These two protein chains interact to form a complex.

Sequence of protein 1:
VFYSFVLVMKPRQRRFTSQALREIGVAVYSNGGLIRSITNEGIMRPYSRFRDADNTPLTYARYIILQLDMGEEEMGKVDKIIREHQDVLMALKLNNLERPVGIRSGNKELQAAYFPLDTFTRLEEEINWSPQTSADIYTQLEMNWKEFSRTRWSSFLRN

Sequence of protein 2:
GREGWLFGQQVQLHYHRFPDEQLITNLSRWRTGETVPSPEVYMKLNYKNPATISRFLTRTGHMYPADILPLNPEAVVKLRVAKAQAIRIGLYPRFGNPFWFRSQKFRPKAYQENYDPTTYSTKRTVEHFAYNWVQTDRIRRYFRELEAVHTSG

Contacts between the two chains:
Residue V102 in protein 1 contacts residue V160 in protein 2 (closest heavy-atom distance 4.2 Å).
Residue W130 in protein 1 contacts residue E119 in protein 2 (closest heavy-atom distance 3.3 Å).
Residue V7 in protein 1 interacts with residue I168 in protein 2 (closest heavy-atom distance 3.8 Å).
Residue P132 in protein 1 contacts residue N128 in protein 2 (closest heavy-atom distance 3.3 Å).
Residue R159 in protein 1 interacts with residue G57 in protein 2 (closest heavy-atom distance 3.4 Å).
Residue E125 in protein 1 is in contact with residue K127 in protein 2 (closest heavy-atom distance 3.2 Å).
Residue S131 in protein 1 interacts with residue N128 in protein 2 (closest heavy-atom distance 4.2 Å).
Residue F51 in protein 1 is in contact with residue R167 in protein 2 (closest heavy-atom distance 3.5 Å).
Residue Y48 in protein 1 is in contact with residue F178 in protein 2 (closest heavy-atom distance 4.1 Å).
Residue Y48 in protein 1 is in contact with residue L170 in protein 2 (closest heavy-atom distance 3.3 Å).
Residue M91 in protein 1 is in contact with residue R167 in protein 2 (closest heavy-atom distance 3.4 Å).
Residue A136 in protein 1 is in contact with residue E119 in protein 2 (closest heavy-atom distance 4.2 Å).
Residue P132 in protein 1 interacts with residue K127 in protein 2 (closest heavy-atom distance 3.6 Å).
Residue P132 in protein 1 is in contact with residue K123 in protein 2 (closest heavy-atom distance 3.6 Å).
Residue R159 in protein 1 contacts residue W58 in protein 2 (closest heavy-atom distance 3.3 Å).
Residue N160 in protein 1 interacts with residue Q62 in protein 2 (closest heavy-atom distance 3.3 Å).
Residue F51 in protein 1 is in contact with residue I168 in protein 2 (closest heavy-atom distance 3.5 Å).
Residue V102 in protein 1 is in contact with residue V156 in protein 2 (closest heavy-atom distance 4.0 Å).
Residue I128 in protein 1 is in contact with residue M122 in protein 2 (closest heavy-atom distance 3.8 Å).
Residue V9 in protein 1 is in contact with residue I168 in protein 2 (closest heavy-atom distance 3.8 Å).
Residue S131 in protein 1 contacts residue K123 in protein 2 (closest heavy-atom distance 3.7 Å).
Residue Y48 in protein 1 interacts with residue G169 in protein 2 (closest heavy-atom distance 2.8 Å).
Residue W130 in protein 1 contacts residue K127 in protein 2 (closest heavy-atom distance 3.5 Å).
Residue N129 in protein 1 is in contact with residue K127 in protein 2 (closest heavy-atom distance 3.3 Å).
Residue W130 in protein 1 is in contact with residue N125 in protein 2 (closest heavy-atom distance 2.8 Å).
Residue M45 in protein 1 is in contact with residue L170 in protein 2 (closest heavy-atom distance 4.4 Å).
Residue P47 in protein 1 contacts residue G169 in protein 2 (closest heavy-atom distance 3.3 Å).
Residue V102 in protein 1 contacts residue K157 in protein 2 (closest heavy-atom distance 3.8 Å).
Residue Y48 in protein 1 is in contact with residue P177 in protein 2 (closest heavy-atom distance 3.8 Å).
Residue W130 in protein 1 is in contact with residue N128 in protein 2 (closest heavy-atom distance 2.7 Å).
Residue S135 in protein 1 interacts with residue E119 in protein 2 (closest heavy-atom distance 3.8 Å).
Residue W130 in protein 1 interacts with residue K123 in protein 2 (closest heavy-atom distance 4.1 Å).
Residue N129 in protein 1 contacts residue Y126 in protein 2 (closest heavy-atom distance 3.7 Å).
Residue E127 in protein 1 interacts with residue M122 in protein 2 (closest heavy-atom distance 3.7 Å).
Residue L95 in protein 1 interacts with residue Y126 in protein 2 (closest heavy-atom distance 3.5 Å).
Residue S131 in protein 1 interacts with residue K127 in protein 2 (closest heavy-atom distance 3.7 Å).
Residue R159 in protein 1 interacts with residue G61 in protein 2 (closest heavy-atom distance 3.7 Å).
Residue Y64 in protein 1 is in contact with residue G169 in protein 2 (closest heavy-atom distance 4.0 Å).
Residue N129 in protein 1 contacts residue M122 in protein 2 (closest heavy-atom distance 4.2 Å).
Residue L95 in protein 1 is in contact with residue Q164 in protein 2 (closest heavy-atom distance 3.9 Å).
Residue L93 in protein 1 contacts residue I168 in protein 2 (closest heavy-atom distance 3.7 Å).
Residue W130 in protein 1 interacts with residue M122 in protein 2 (closest heavy-atom distance 3.1 Å).
Residue F51 in protein 1 is in contact with residue G169 in protein 2 (closest heavy-atom distance 3.8 Å).
Residue R159 in protein 1 is in contact with residue F60 in protein 2 (closest heavy-atom distance 3.8 Å).
Residue T134 in protein 1 contacts residue K123 in protein 2 (closest heavy-atom distance 3.3 Å).
Residue Y64 in protein 1 contacts residue I168 in protein 2 (closest heavy-atom distance 2.4 Å).
Residue G103 in protein 1 interacts with residue V156 in protein 2 (closest heavy-atom distance 4.4 Å).
Residue L93 in protein 1 is in contact with residue Q164 in protein 2 (closest heavy-atom distance 3.3 Å).
Residue Y48 in protein 1 is in contact with residue Y171 in protein 2 (closest heavy-atom distance 3.6 Å).
Residue L93 in protein 1 is in contact with residue R167 in protein 2 (closest heavy-atom distance 3.8 Å).
Residue N97 in protein 1 interacts with residue Q164 in protein 2 (closest heavy-atom distance 4.1 Å).
Residue A92 in protein 1 contacts residue R167 in protein 2 (closest heavy-atom distance 4.4 Å).
Residue N129 in protein 1 contacts residue N125 in protein 2 (closest heavy-atom distance 3.3 Å).
Residue Y64 in protein 1 is in contact with residue L170 in protein 2 (closest heavy-atom distance 3.8 Å).
Residue Y48 in protein 1 is in contact with residue P172 in protein 2 (closest heavy-atom distance 3.6 Å).
Residue V7 in protein 1 is in contact with residue Y126 in protein 2 (closest heavy-atom distance 3.9 Å).
Residue S106 in protein 1 contacts residue V156 in protein 2 (closest heavy-atom distance 4.0 Å).
Residue S49 in protein 1 is in contact with residue G169 in protein 2 (closest heavy-atom distance 4.3 Å).
Residue E125 in protein 1 contacts residue Y126 in protein 2 (closest heavy-atom distance 2.9 Å).
Residue N160 in protein 1 contacts residue W58 in protein 2 (closest heavy-atom distance 4.0 Å).